Sequence of protein 1:
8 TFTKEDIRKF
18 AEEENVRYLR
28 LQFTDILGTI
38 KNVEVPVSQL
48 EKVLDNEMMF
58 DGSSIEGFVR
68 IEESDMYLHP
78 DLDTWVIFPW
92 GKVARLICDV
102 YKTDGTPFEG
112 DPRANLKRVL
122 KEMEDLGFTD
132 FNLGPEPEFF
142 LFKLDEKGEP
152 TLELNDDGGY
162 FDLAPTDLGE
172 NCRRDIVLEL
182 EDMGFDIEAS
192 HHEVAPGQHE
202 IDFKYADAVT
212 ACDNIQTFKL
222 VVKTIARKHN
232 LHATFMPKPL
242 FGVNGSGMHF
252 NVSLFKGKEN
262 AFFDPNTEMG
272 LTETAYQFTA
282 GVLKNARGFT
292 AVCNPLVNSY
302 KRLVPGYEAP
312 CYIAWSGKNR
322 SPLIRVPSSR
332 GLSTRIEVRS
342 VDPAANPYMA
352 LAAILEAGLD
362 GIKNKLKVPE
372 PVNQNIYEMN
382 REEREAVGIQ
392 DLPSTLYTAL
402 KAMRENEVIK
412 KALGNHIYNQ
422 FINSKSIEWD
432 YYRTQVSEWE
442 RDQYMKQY

These two protein chains interact to form a complex.

Contacts between the two chains:
Residue G307 in protein 1 contacts residue I2 in protein 2 (closest heavy-atom distance 3.7 Å).
Residue N245 in protein 1 contacts residue S8 in protein 2 (closest heavy-atom distance 5.0 Å).
Residue Y308 in protein 1 contacts residue R4 in protein 2 (closest heavy-atom distance 3.6 Å).
Residue Y308 in protein 1 is in contact with residue G5 in protein 2 (closest heavy-atom distance 3.7 Å).
Residue G307 in protein 1 contacts residue N3 in protein 2 (closest heavy-atom distance 4.2 Å).
Residue Y308 in protein 1 contacts residue S8 in protein 2 (closest heavy-atom distance 4.7 Å).
Residue G307 in protein 1 interacts with residue P1 in protein 2 (closest heavy-atom distance 5.0 Å).
Residue G243 in protein 1 interacts with residue S8 in protein 2 (closest heavy-atom distance 2.7 Å).
Residue R321 in protein 1 is in contact with residue G5 in protein 2 (closest heavy-atom distance 3.9 Å).
Residue G243 in protein 1 is in contact with residue R4 in protein 2 (closest heavy-atom distance 3.3 Å).
Residue G307 in protein 1 is in contact with residue G5 in protein 2 (closest heavy-atom distance 2.6 Å).
Residue Y378 in protein 1 is in contact with residue I2 in protein 2 (closest heavy-atom distance 3.4 Å).
Residue R321 in protein 1 interacts with residue D6 in protein 2 (closest heavy-atom distance 2.9 Å).
Residue N245 in protein 1 contacts residue G5 in protein 2 (closest heavy-atom distance 3.1 Å).
Residue G307 in protein 1 is in contact with residue D6 in protein 2 (closest heavy-atom distance 4.9 Å).
Residue G307 in protein 1 contacts residue R4 in protein 2 (closest heavy-atom distance 3.4 Å).
Residue V195 in protein 1 contacts residue D6 in protein 2 (closest heavy-atom distance 4.3 Å).
Residue N245 in protein 1 contacts residue D6 in protein 2 (closest heavy-atom distance 4.7 Å).
Residue R321 in protein 1 is in contact with residue N3 in protein 2 (closest heavy-atom distance 3.5 Å).
Residue V244 in protein 1 contacts residue S8 in protein 2 (closest heavy-atom distance 3.8 Å).
Residue R321 in protein 1 interacts with residue R4 in protein 2 (closest heavy-atom distance 4.1 Å).
Residue E309 in protein 1 interacts with residue D6 in protein 2 (closest heavy-atom distance 4.8 Å).
Residue V195 in protein 1 contacts residue G5 in protein 2 (closest heavy-atom distance 3.8 Å).
Residue R321 in protein 1 interacts with residue I2 in protein 2 (closest heavy-atom distance 3.3 Å).

Sequence of protein 2:
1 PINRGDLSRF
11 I